Residue-level contacts at the interface:
Residue F85 in chain A contacts residue M134 in chain B (closest heavy-atom distance 3.2 Å).
Residue I114 in chain A is in contact with residue L87 in chain B (closest heavy-atom distance 3.5 Å).
Residue F85 in chain A is in contact with residue V151 in chain B (closest heavy-atom distance 4.0 Å).
Residue M134 in chain A interacts with residue F77 in chain B (closest heavy-atom distance 4.2 Å).
Residue F177 in chain A is in contact with residue L78 in chain B (closest heavy-atom distance 3.6 Å).
Residue F177 in chain A is in contact with residue F85 in chain B (closest heavy-atom distance 4.9 Å).
Residue F177 in chain A interacts with residue F83 in chain B (closest heavy-atom distance 4.3 Å).
Residue L87 in chain A contacts residue M134 in chain B (closest heavy-atom distance 3.8 Å).
Residue K136 in chain A is in contact with residue F77 in chain B (closest heavy-atom distance 2.7 Å).
Residue M134 in chain A interacts with residue F85 in chain B (closest heavy-atom distance 3.2 Å).
Residue K136 in chain A is in contact with residue Y75 in chain B (closest heavy-atom distance 3.4 Å).
Residue F85 in chain A interacts with residue F177 in chain B (closest heavy-atom distance 4.8 Å).
Residue Y135 in chain A is in contact with residue F77 in chain B (closest heavy-atom distance 4.4 Å).
Residue L78 in chain A interacts with residue F177 in chain B (closest heavy-atom distance 3.5 Å).
Residue F77 in chain A is in contact with residue T149 in chain B (closest heavy-atom distance 3.4 Å).
Residue L78 in chain A is in contact with residue T149 in chain B (closest heavy-atom distance 4.2 Å).
Residue N80 in chain A interacts with residue N178 in chain B (closest heavy-atom distance 4.1 Å).
Residue T149 in chain A contacts residue L78 in chain B (closest heavy-atom distance 4.1 Å).
Residue V151 in chain A is in contact with residue F85 in chain B (closest heavy-atom distance 4.1 Å).
Residue L78 in chain A is in contact with residue K136 in chain B (closest heavy-atom distance 4.7 Å).
Residue F77 in chain A interacts with residue Y135 in chain B (closest heavy-atom distance 4.4 Å).
Residue G86 in chain A interacts with residue M134 in chain B (closest heavy-atom distance 5.0 Å).
Residue Y75 in chain A interacts with residue K136 in chain B (closest heavy-atom distance 3.2 Å).
Residue T149 in chain A is in contact with residue F85 in chain B (closest heavy-atom distance 3.0 Å).
Residue F77 in chain A interacts with residue M134 in chain B (closest heavy-atom distance 4.1 Å).
Residue T149 in chain A is in contact with residue F77 in chain B (closest heavy-atom distance 3.5 Å).
Residue F77 in chain A contacts residue K136 in chain B (closest heavy-atom distance 2.7 Å).
Residue M134 in chain A contacts residue P116 in chain B (closest heavy-atom distance 4.2 Å).
Residue F83 in chain A is in contact with residue F177 in chain B (closest heavy-atom distance 4.3 Å).
Residue M134 in chain A contacts residue L87 in chain B (closest heavy-atom distance 3.9 Å).
Residue P116 in chain A is in contact with residue P116 in chain B (closest heavy-atom distance 4.8 Å).
Residue I114 in chain A interacts with residue I114 in chain B (closest heavy-atom distance 4.3 Å).
Residue P116 in chain A is in contact with residue M134 in chain B (closest heavy-atom distance 4.3 Å).
Residue I114 in chain A is in contact with residue F77 in chain B (closest heavy-atom distance 3.7 Å).
Residue F77 in chain A contacts residue I114 in chain B (closest heavy-atom distance 3.6 Å).
Residue L87 in chain A contacts residue I114 in chain B (closest heavy-atom distance 3.6 Å).
Residue F85 in chain A contacts residue T149 in chain B (closest heavy-atom distance 3.1 Å).
Residue N178 in chain A is in contact with residue N80 in chain B (closest heavy-atom distance 4.0 Å).
Residue K136 in chain A interacts with residue L78 in chain B (closest heavy-atom distance 4.6 Å).

Sequence of chain B:
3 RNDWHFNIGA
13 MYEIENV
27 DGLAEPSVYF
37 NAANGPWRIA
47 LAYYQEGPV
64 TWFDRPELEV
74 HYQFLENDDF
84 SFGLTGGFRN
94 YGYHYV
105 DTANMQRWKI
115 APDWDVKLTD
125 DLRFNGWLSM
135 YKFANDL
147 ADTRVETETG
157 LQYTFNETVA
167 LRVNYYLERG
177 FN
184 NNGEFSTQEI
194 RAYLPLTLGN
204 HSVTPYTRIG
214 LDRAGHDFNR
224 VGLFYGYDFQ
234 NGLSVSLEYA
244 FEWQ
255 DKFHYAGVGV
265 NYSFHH

Sequence of chain A:
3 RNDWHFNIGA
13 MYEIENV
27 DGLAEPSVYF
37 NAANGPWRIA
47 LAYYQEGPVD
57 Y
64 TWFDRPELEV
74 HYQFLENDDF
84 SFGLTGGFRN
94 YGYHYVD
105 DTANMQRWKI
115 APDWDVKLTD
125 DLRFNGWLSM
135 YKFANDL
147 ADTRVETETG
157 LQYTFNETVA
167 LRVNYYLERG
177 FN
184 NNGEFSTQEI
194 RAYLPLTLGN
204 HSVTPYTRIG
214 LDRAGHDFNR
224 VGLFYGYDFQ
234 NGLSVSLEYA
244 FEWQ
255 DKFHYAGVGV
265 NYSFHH

This data describes a binding interaction between two proteins.